Sequence of protein 2:
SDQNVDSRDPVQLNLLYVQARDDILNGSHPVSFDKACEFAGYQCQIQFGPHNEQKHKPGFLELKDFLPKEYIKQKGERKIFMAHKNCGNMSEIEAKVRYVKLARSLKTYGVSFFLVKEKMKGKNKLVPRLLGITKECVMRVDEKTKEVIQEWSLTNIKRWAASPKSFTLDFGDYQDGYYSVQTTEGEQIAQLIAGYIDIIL

Sequence of protein 1:
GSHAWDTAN

Residue-level contacts at the interface:
Residue S1 in protein 2 contacts residue T7 in protein 1 (closest heavy-atom distance 3.2 Å).
Residue N89 in protein 2 is in contact with residue W5 in protein 1 (closest heavy-atom distance 4.6 Å).
Residue N89 in protein 2 is in contact with residue H3 in protein 1 (closest heavy-atom distance 3.5 Å).
Residue S1 in protein 2 interacts with residue N9 in protein 1 (closest heavy-atom distance 1.3 Å).
Residue D2 in protein 2 interacts with residue N9 in protein 1 (closest heavy-atom distance 4.7 Å).
Residue S1 in protein 2 interacts with residue A8 in protein 1 (closest heavy-atom distance 3.3 Å).

The following describes two proteins that form a bound complex.